Sequence of chain A:
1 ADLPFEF

These two protein chains interact to form a complex.

Contacts between the two chains:
Residue Y275 in chain B interacts with residue P4 in chain A (closest heavy-atom distance 4.3 Å).
Residue N163 in chain B is in contact with residue F7 in chain A (closest heavy-atom distance 3.6 Å).
Residue Y91 in chain B is in contact with residue F7 in chain A (closest heavy-atom distance 3.6 Å).
Residue K204 in chain B interacts with residue F5 in chain A (closest heavy-atom distance 3.7 Å).
Residue K197 in chain B interacts with residue E6 in chain A (closest heavy-atom distance 3.5 Å).
Residue Y200 in chain B contacts residue E6 in chain A (closest heavy-atom distance 3.5 Å).
Residue K89 in chain B is in contact with residue P4 in chain A (closest heavy-atom distance 3.6 Å).
Residue K204 in chain B contacts residue P4 in chain A (closest heavy-atom distance 3.6 Å).
Residue N201 in chain B is in contact with residue E6 in chain A (closest heavy-atom distance 2.9 Å).
Residue E167 in chain B interacts with residue F7 in chain A (closest heavy-atom distance 4.4 Å).
Residue I164 in chain B is in contact with residue F7 in chain A (closest heavy-atom distance 3.9 Å).
Residue Y200 in chain B is in contact with residue P4 in chain A (closest heavy-atom distance 4.0 Å).
Residue K204 in chain B interacts with residue L3 in chain A (closest heavy-atom distance 2.8 Å).
Residue W117 in chain B is in contact with residue F7 in chain A (closest heavy-atom distance 4.0 Å).
Residue N159 in chain B interacts with residue F7 in chain A (closest heavy-atom distance 4.1 Å).
Residue N201 in chain B is in contact with residue F5 in chain A (closest heavy-atom distance 3.6 Å).
Residue V121 in chain B interacts with residue F7 in chain A (closest heavy-atom distance 3.6 Å).
Residue A205 in chain B is in contact with residue F5 in chain A (closest heavy-atom distance 4.3 Å).
Residue K89 in chain B is in contact with residue F5 in chain A (closest heavy-atom distance 4.0 Å).
Residue L208 in chain B contacts residue F5 in chain A (closest heavy-atom distance 4.0 Å).
Residue A278 in chain B contacts residue D2 in chain A (closest heavy-atom distance 3.5 Å).
Residue A166 in chain B contacts residue F5 in chain A (closest heavy-atom distance 3.8 Å).
Residue Q237 in chain B is in contact with residue E6 in chain A (closest heavy-atom distance 3.1 Å).
Residue Y200 in chain B is in contact with residue L3 in chain A (closest heavy-atom distance 3.8 Å).
Residue Y91 in chain B is in contact with residue F5 in chain A (closest heavy-atom distance 4.8 Å).
Residue V125 in chain B is in contact with residue F7 in chain A (closest heavy-atom distance 4.4 Å).
Residue N201 in chain B contacts residue F7 in chain A (closest heavy-atom distance 5.0 Å).
Residue Y124 in chain B interacts with residue F7 in chain A (closest heavy-atom distance 4.4 Å).
Residue A278 in chain B is in contact with residue L3 in chain A (closest heavy-atom distance 3.7 Å).
Residue N163 in chain B contacts residue E6 in chain A (closest heavy-atom distance 3.2 Å).
Residue K204 in chain B contacts residue A1 in chain A (closest heavy-atom distance 4.5 Å).
Residue Y275 in chain B is in contact with residue L3 in chain A (closest heavy-atom distance 3.8 Å).
Residue N163 in chain B is in contact with residue F5 in chain A (closest heavy-atom distance 3.4 Å).
Residue E167 in chain B interacts with residue F5 in chain A (closest heavy-atom distance 3.6 Å).
Residue K89 in chain B contacts residue E6 in chain A (closest heavy-atom distance 2.7 Å).
Residue L208 in chain B is in contact with residue A1 in chain A (closest heavy-atom distance 4.6 Å).
Residue C86 in chain B interacts with residue F7 in chain A (closest heavy-atom distance 4.2 Å).
Residue Y240 in chain B is in contact with residue L3 in chain A (closest heavy-atom distance 3.5 Å).
Residue Y156 in chain B interacts with residue F7 in chain A (closest heavy-atom distance 5.0 Å).
Residue F267 in chain B contacts residue L3 in chain A (closest heavy-atom distance 4.1 Å).
Residue N159 in chain B is in contact with residue E6 in chain A (closest heavy-atom distance 3.2 Å).
Residue L234 in chain B is in contact with residue E6 in chain A (closest heavy-atom distance 3.9 Å).
Residue Y275 in chain B interacts with residue E6 in chain A (closest heavy-atom distance 2.8 Å).
Residue A160 in chain B is in contact with residue F7 in chain A (closest heavy-atom distance 3.7 Å).
Residue K87 in chain B interacts with residue E6 in chain A (closest heavy-atom distance 4.8 Å).
Residue F178 in chain B contacts residue F5 in chain A (closest heavy-atom distance 4.8 Å).
Residue K197 in chain B contacts residue F7 in chain A (closest heavy-atom distance 2.9 Å).
Residue Y240 in chain B is in contact with residue D2 in chain A (closest heavy-atom distance 4.6 Å).
Residue Q237 in chain B is in contact with residue L3 in chain A (closest heavy-atom distance 4.1 Å).

Sequence of chain B:
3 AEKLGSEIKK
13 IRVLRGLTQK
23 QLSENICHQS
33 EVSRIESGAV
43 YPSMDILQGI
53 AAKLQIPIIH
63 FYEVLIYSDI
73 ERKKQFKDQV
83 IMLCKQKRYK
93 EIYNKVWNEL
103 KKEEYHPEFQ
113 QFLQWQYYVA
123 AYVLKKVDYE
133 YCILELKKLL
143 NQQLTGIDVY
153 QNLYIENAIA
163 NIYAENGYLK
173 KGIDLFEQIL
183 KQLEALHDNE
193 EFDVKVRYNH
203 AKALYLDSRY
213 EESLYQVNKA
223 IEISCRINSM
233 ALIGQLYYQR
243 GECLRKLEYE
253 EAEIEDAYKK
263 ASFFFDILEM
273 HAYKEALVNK